Residue-level contacts at the interface:
Residue E437 in the first protein is in contact with residue H207 in the second protein (closest heavy-atom distance 3.1 Å).
Residue D430 in the first protein is in contact with residue W229 in the second protein (closest heavy-atom distance 3.7 Å).
Residue W138 in the first protein contacts residue T230 in the second protein (closest heavy-atom distance 3.6 Å).
Residue F503 in the first protein is in contact with residue S114 in the second protein (closest heavy-atom distance 4.2 Å).
Residue L529 in the first protein contacts residue R104 in the second protein (closest heavy-atom distance 3.2 Å).
Residue L440 in the first protein interacts with residue V206 in the second protein (closest heavy-atom distance 3.9 Å).
Residue P56 in the first protein contacts residue E97 in the second protein (closest heavy-atom distance 3.9 Å).
Residue D441 in the first protein interacts with residue V205 in the second protein (closest heavy-atom distance 2.8 Å).
Residue D424 in the first protein is in contact with residue R208 in the second protein (closest heavy-atom distance 2.8 Å).
Residue H55 in the first protein contacts residue E97 in the second protein (closest heavy-atom distance 3.2 Å).
Residue L438 in the first protein interacts with residue H207 in the second protein (closest heavy-atom distance 3.7 Å).
Residue I507 in the first protein interacts with residue L121 in the second protein (closest heavy-atom distance 4.5 Å).
Residue L117 in the first protein is in contact with residue Y169 in the second protein (closest heavy-atom distance 3.7 Å).
Residue I421 in the first protein interacts with residue V204 in the second protein (closest heavy-atom distance 3.9 Å).
Residue V439 in the first protein interacts with residue H207 in the second protein (closest heavy-atom distance 3.1 Å).
Residue A525 in the first protein is in contact with residue F111 in the second protein (closest heavy-atom distance 3.8 Å).
Residue L515 in the first protein interacts with residue F118 in the second protein (closest heavy-atom distance 4.0 Å).
Residue F504 in the first protein contacts residue A117 in the second protein (closest heavy-atom distance 4.2 Å).
Residue A525 in the first protein is in contact with residue L107 in the second protein (closest heavy-atom distance 4.0 Å).
Residue L440 in the first protein interacts with residue V205 in the second protein (closest heavy-atom distance 3.5 Å).
Residue I442 in the first protein contacts residue V204 in the second protein (closest heavy-atom distance 4.1 Å).
Residue V528 in the first protein interacts with residue L107 in the second protein (closest heavy-atom distance 3.6 Å).
Residue F124 in the first protein interacts with residue Q200 in the second protein (closest heavy-atom distance 3.3 Å).
Residue D441 in the first protein contacts residue V204 in the second protein (closest heavy-atom distance 3.6 Å).
Residue I442 in the first protein interacts with residue G203 in the second protein (closest heavy-atom distance 3.6 Å).
Residue V439 in the first protein interacts with residue L213 in the second protein (closest heavy-atom distance 3.6 Å).
Residue F504 in the first protein contacts residue M120 in the second protein (closest heavy-atom distance 4.0 Å).
Residue E443 in the first protein contacts residue G203 in the second protein (closest heavy-atom distance 3.5 Å).
Residue E437 in the first protein interacts with residue R208 in the second protein (closest heavy-atom distance 3.5 Å).
Residue D441 in the first protein is in contact with residue Q200 in the second protein (closest heavy-atom distance 3.0 Å).
Residue P120 in the first protein interacts with residue L197 in the second protein (closest heavy-atom distance 3.9 Å).
Residue R126 in the first protein interacts with residue K216 in the second protein (closest heavy-atom distance 4.3 Å).
Residue D441 in the first protein is in contact with residue G203 in the second protein (closest heavy-atom distance 3.7 Å).
Residue F504 in the first protein interacts with residue L121 in the second protein (closest heavy-atom distance 4.2 Å).
Residue L529 in the first protein interacts with residue F111 in the second protein (closest heavy-atom distance 4.5 Å).
Residue L529 in the first protein interacts with residue L107 in the second protein (closest heavy-atom distance 3.8 Å).
Residue V528 in the first protein contacts residue R104 in the second protein (closest heavy-atom distance 3.8 Å).
Residue E437 in the first protein interacts with residue D209 in the second protein (closest heavy-atom distance 4.0 Å).
Residue S57 in the first protein contacts residue E97 in the second protein (closest heavy-atom distance 3.1 Å).
Residue F124 in the first protein contacts residue R198 in the second protein (closest heavy-atom distance 3.1 Å).
Residue E437 in the first protein interacts with residue D210 in the second protein (closest heavy-atom distance 4.2 Å).
Residue K499 in the first protein is in contact with residue N110 in the second protein (closest heavy-atom distance 3.6 Å).
Residue E437 in the first protein contacts residue V214 in the second protein (closest heavy-atom distance 3.6 Å).
Residue F503 in the first protein contacts residue A117 in the second protein (closest heavy-atom distance 4.3 Å).
Residue L529 in the first protein contacts residue L108 in the second protein (closest heavy-atom distance 4.1 Å).
Residue L438 in the first protein contacts residue R208 in the second protein (closest heavy-atom distance 3.4 Å).
Residue G436 in the first protein interacts with residue V214 in the second protein (closest heavy-atom distance 3.8 Å).
Residue T522 in the first protein interacts with residue F111 in the second protein (closest heavy-atom distance 3.8 Å).
Residue L526 in the first protein is in contact with residue F111 in the second protein (closest heavy-atom distance 4.1 Å).
Residue F503 in the first protein interacts with residue F118 in the second protein (closest heavy-atom distance 3.9 Å).
Residue K321 in the first protein interacts with residue D202 in the second protein (closest heavy-atom distance 3.1 Å).
Residue I507 in the first protein is in contact with residue F118 in the second protein (closest heavy-atom distance 4.0 Å).
Residue L165 in the first protein is in contact with residue R198 in the second protein (closest heavy-atom distance 4.3 Å).
Residue V439 in the first protein is in contact with residue V206 in the second protein (closest heavy-atom distance 4.1 Å).
Residue D441 in the first protein contacts residue R198 in the second protein (closest heavy-atom distance 3.4 Å).
Residue Y425 in the first protein interacts with residue R208 in the second protein (closest heavy-atom distance 4.3 Å).
Residue G436 in the first protein interacts with residue L213 in the second protein (closest heavy-atom distance 3.3 Å).
Residue I423 in the first protein interacts with residue R208 in the second protein (closest heavy-atom distance 3.5 Å).
Residue D430 in the first protein contacts residue T230 in the second protein (closest heavy-atom distance 2.5 Å).
Residue L117 in the first protein contacts residue L197 in the second protein (closest heavy-atom distance 3.7 Å).

Sequence of the second protein:
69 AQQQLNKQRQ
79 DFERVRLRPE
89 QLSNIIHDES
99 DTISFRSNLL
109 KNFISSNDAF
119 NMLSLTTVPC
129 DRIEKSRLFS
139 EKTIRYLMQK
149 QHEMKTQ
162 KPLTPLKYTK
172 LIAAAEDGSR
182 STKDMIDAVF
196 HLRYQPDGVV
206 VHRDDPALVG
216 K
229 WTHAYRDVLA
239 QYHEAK

Sequence of the first protein:
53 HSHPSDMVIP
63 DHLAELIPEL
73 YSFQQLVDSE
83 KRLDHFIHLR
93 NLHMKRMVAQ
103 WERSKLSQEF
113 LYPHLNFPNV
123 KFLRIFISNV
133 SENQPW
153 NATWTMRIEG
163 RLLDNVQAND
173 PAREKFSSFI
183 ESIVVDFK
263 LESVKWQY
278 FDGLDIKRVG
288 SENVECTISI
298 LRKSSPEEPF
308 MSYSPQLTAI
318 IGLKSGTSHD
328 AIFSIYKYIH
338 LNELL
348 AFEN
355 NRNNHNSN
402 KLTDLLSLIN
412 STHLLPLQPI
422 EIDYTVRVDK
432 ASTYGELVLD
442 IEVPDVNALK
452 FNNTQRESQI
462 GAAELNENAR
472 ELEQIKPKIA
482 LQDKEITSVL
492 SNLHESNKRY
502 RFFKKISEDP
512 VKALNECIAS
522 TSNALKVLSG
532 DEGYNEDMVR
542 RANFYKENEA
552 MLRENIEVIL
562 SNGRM

These two protein chains interact to form a complex.